Sequence of the first protein:
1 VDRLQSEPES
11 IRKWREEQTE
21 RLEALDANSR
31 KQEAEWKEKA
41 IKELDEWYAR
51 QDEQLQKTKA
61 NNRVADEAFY

The following describes two proteins that form a bound complex.

Sequence of the second protein:
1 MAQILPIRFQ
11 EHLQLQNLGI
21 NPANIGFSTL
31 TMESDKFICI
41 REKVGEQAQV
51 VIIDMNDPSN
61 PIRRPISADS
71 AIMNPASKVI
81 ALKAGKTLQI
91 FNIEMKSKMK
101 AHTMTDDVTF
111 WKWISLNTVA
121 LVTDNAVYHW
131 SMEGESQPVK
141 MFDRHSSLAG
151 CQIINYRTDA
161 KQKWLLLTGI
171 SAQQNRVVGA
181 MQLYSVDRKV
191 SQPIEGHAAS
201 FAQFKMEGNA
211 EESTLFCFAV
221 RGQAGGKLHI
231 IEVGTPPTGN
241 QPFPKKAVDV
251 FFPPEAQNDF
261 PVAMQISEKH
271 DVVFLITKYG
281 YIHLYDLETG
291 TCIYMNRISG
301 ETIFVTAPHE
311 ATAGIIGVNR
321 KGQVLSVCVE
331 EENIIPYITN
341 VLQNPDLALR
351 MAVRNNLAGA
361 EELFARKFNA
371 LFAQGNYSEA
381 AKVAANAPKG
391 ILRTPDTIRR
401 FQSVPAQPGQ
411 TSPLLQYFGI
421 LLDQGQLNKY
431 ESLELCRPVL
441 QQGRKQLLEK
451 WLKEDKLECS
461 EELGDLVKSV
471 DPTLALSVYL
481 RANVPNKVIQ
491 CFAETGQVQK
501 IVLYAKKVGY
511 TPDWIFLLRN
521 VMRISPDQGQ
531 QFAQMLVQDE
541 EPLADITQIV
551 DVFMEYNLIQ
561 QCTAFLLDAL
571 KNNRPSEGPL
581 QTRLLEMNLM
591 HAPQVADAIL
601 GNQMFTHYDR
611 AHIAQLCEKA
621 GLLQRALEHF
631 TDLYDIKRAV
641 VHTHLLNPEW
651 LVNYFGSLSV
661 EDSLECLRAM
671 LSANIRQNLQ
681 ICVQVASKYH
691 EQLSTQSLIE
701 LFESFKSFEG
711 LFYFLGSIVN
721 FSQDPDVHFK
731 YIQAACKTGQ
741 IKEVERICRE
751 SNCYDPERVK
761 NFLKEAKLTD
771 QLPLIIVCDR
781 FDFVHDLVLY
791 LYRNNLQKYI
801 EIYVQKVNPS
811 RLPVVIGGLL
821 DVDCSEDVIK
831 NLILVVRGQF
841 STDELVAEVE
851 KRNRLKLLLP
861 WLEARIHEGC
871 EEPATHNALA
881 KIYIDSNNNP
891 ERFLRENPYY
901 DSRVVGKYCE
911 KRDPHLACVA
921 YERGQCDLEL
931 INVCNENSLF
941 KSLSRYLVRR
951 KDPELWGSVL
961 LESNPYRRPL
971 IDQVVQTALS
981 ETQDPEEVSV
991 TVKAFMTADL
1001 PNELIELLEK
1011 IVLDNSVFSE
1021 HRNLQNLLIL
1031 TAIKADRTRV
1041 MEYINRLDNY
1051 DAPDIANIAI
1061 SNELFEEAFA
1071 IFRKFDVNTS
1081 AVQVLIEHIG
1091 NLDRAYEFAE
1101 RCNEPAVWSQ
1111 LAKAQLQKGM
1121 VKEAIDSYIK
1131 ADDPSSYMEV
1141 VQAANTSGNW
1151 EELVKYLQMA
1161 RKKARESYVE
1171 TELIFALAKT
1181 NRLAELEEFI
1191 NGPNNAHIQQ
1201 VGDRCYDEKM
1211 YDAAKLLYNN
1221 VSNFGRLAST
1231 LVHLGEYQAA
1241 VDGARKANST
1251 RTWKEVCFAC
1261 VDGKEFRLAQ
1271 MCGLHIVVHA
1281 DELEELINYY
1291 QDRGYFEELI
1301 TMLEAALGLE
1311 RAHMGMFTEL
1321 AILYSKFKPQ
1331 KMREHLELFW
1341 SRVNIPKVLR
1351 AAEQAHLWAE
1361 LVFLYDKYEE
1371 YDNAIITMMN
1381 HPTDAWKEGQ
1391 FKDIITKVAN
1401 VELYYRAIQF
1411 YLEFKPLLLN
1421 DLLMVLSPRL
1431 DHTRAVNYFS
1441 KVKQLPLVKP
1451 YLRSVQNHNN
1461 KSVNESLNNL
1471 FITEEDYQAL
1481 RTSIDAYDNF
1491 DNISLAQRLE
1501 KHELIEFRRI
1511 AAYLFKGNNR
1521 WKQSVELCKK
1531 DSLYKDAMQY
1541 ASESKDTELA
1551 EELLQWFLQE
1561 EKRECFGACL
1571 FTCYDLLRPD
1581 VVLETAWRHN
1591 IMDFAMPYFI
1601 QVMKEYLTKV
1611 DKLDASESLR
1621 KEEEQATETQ

Interface contacts:
Residue L1504 in the second protein interacts with residue N61 in the first protein (closest heavy-atom distance 4.6 Å).